Sequence of the first protein:
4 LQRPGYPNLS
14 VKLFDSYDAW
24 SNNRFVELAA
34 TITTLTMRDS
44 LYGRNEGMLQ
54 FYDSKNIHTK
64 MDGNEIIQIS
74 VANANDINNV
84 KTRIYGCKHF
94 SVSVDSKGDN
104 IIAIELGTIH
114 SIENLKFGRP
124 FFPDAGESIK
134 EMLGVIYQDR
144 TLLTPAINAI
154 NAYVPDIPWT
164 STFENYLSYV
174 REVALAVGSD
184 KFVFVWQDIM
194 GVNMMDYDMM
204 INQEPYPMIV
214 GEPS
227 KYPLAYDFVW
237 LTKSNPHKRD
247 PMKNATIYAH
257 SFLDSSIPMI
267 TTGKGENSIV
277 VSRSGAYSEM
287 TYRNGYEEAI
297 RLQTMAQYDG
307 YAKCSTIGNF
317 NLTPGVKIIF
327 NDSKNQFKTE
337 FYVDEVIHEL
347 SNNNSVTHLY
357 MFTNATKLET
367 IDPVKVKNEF

The following describes two proteins that form a bound complex.

Sequence of the second protein:
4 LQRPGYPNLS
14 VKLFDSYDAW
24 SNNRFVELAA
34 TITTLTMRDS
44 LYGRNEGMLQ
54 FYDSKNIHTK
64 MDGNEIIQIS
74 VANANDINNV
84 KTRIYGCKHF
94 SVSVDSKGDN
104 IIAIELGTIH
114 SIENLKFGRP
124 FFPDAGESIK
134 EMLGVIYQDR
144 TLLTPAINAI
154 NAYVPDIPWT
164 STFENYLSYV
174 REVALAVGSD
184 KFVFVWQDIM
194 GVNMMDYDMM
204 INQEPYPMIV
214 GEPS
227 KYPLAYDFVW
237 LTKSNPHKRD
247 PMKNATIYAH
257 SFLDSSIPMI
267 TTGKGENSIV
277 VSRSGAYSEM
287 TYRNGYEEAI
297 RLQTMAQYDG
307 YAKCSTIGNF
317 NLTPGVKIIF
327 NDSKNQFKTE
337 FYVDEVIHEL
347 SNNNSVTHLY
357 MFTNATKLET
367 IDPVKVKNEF

Contacts between the two chains:
Residue V95 in the second protein contacts residue W236 in the first protein (closest heavy-atom distance 4.8 Å).
Residue S94 in the second protein is in contact with residue T238 in the first protein (closest heavy-atom distance 5.0 Å).
Residue H92 in the second protein interacts with residue N241 in the first protein (closest heavy-atom distance 4.8 Å).